The following describes two proteins that form a bound complex.

Sequence of chain B:
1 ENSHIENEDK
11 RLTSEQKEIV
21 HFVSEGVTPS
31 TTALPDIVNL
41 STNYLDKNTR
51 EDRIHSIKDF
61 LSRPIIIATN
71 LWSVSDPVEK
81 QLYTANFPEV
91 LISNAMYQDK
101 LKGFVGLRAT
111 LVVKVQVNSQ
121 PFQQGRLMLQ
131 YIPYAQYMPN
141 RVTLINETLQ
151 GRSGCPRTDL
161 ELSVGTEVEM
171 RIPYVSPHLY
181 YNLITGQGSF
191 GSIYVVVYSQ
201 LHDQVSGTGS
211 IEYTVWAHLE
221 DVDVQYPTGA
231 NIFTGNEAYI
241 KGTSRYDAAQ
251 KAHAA

Contacts between the two chains:
Residue E169 in chain A interacts with residue T31 in chain B (closest heavy-atom distance 3.0 Å).
Residue R171 in chain A interacts with residue A33 in chain B (closest heavy-atom distance 2.9 Å).
Residue D99 in chain A is in contact with residue K102 in chain B (closest heavy-atom distance 3.0 Å).
Residue N48 in chain A interacts with residue L179 in chain B (closest heavy-atom distance 2.6 Å).
Residue G165 in chain A contacts residue V27 in chain B (closest heavy-atom distance 3.3 Å).
Residue T166 in chain A contacts residue E25 in chain B (closest heavy-atom distance 2.2 Å).
Residue Y180 in chain A contacts residue N48 in chain B (closest heavy-atom distance 3.3 Å).
Residue S24 in chain A interacts with residue E167 in chain B (closest heavy-atom distance 2.8 Å).
Residue E167 in chain A contacts residue S24 in chain B (closest heavy-atom distance 2.8 Å).
Residue Y246 in chain A interacts with residue A255 in chain B (closest heavy-atom distance 3.5 Å).
Residue E25 in chain A contacts residue T166 in chain B (closest heavy-atom distance 2.2 Å).
Residue N48 in chain A is in contact with residue Y180 in chain B (closest heavy-atom distance 3.3 Å).
Residue T166 in chain A interacts with residue V27 in chain B (closest heavy-atom distance 3.0 Å).
Residue E51 in chain A interacts with residue Q225 in chain B (closest heavy-atom distance 2.7 Å).
Residue V168 in chain A contacts residue P29 in chain B (closest heavy-atom distance 3.2 Å).
Residue Y246 in chain A is in contact with residue A254 in chain B (closest heavy-atom distance 3.4 Å).
Residue F104 in chain A contacts residue H55 in chain B (closest heavy-atom distance 3.4 Å).
Residue S30 in chain A contacts residue E169 in chain B (closest heavy-atom distance 3.1 Å).
Residue H55 in chain A is in contact with residue I57 in chain B (closest heavy-atom distance 3.4 Å).
Residue V27 in chain A is in contact with residue V164 in chain B (closest heavy-atom distance 2.7 Å).
Residue R53 in chain A contacts residue E18 in chain B (closest heavy-atom distance 3.0 Å).
Residue K100 in chain A is in contact with residue K102 in chain B (closest heavy-atom distance 3.0 Å).
Residue N39 in chain A contacts residue R108 in chain B (closest heavy-atom distance 3.0 Å).
Residue P29 in chain A interacts with residue V168 in chain B (closest heavy-atom distance 3.2 Å).
Residue E18 in chain A contacts residue R53 in chain B (closest heavy-atom distance 3.0 Å).
Residue S244 in chain A interacts with residue A255 in chain B (closest heavy-atom distance 3.3 Å).
Residue V164 in chain A contacts residue G26 in chain B (closest heavy-atom distance 3.5 Å).
Residue H55 in chain A is in contact with residue P227 in chain B (closest heavy-atom distance 3.4 Å).
Residue T31 in chain A interacts with residue T158 in chain B (closest heavy-atom distance 2.6 Å).
Residue E169 in chain A is in contact with residue P29 in chain B (closest heavy-atom distance 3.0 Å).
Residue P227 in chain A interacts with residue H55 in chain B (closest heavy-atom distance 3.4 Å).
Residue P29 in chain A interacts with residue E167 in chain B (closest heavy-atom distance 3.1 Å).
Residue K100 in chain A contacts residue K100 in chain B (closest heavy-atom distance 3.4 Å).
Residue G26 in chain A contacts residue V164 in chain B (closest heavy-atom distance 3.5 Å).
Residue K102 in chain A contacts residue K100 in chain B (closest heavy-atom distance 3.0 Å).
Residue V164 in chain A contacts residue V27 in chain B (closest heavy-atom distance 2.7 Å).
Residue R108 in chain A is in contact with residue N39 in chain B (closest heavy-atom distance 3.0 Å).
Residue T31 in chain A contacts residue E169 in chain B (closest heavy-atom distance 3.0 Å).
Residue D99 in chain A contacts residue K100 in chain B (closest heavy-atom distance 2.9 Å).
Residue A255 in chain A interacts with residue S244 in chain B (closest heavy-atom distance 3.3 Å).
Residue R171 in chain A is in contact with residue T31 in chain B (closest heavy-atom distance 3.0 Å).
Residue A255 in chain A is in contact with residue Y246 in chain B (closest heavy-atom distance 3.5 Å).
Residue K100 in chain A interacts with residue D99 in chain B (closest heavy-atom distance 2.9 Å).
Residue K102 in chain A interacts with residue D99 in chain B (closest heavy-atom distance 3.0 Å).
Residue A33 in chain A contacts residue R171 in chain B (closest heavy-atom distance 2.9 Å).
Residue E167 in chain A is in contact with residue P29 in chain B (closest heavy-atom distance 3.1 Å).
Residue H55 in chain A contacts residue F104 in chain B (closest heavy-atom distance 3.4 Å).
Residue L179 in chain A interacts with residue N48 in chain B (closest heavy-atom distance 2.6 Å).
Residue E169 in chain A contacts residue S30 in chain B (closest heavy-atom distance 3.1 Å).
Residue V27 in chain A is in contact with residue G165 in chain B (closest heavy-atom distance 3.3 Å).
Residue A254 in chain A contacts residue Y246 in chain B (closest heavy-atom distance 3.4 Å).
Residue K251 in chain A is in contact with residue K251 in chain B (closest heavy-atom distance 1.9 Å).
Residue T158 in chain A contacts residue T31 in chain B (closest heavy-atom distance 2.6 Å).
Residue I57 in chain A contacts residue H55 in chain B (closest heavy-atom distance 3.4 Å).
Residue T31 in chain A is in contact with residue R171 in chain B (closest heavy-atom distance 3.0 Å).
Residue V27 in chain A is in contact with residue T166 in chain B (closest heavy-atom distance 3.0 Å).
Residue P29 in chain A is in contact with residue E169 in chain B (closest heavy-atom distance 3.0 Å).
Residue K17 in chain A contacts residue E220 in chain B (closest heavy-atom distance 3.3 Å).
Residue E220 in chain A contacts residue K17 in chain B (closest heavy-atom distance 3.3 Å).
Residue Q225 in chain A contacts residue E51 in chain B (closest heavy-atom distance 2.7 Å).

Sequence of chain A:
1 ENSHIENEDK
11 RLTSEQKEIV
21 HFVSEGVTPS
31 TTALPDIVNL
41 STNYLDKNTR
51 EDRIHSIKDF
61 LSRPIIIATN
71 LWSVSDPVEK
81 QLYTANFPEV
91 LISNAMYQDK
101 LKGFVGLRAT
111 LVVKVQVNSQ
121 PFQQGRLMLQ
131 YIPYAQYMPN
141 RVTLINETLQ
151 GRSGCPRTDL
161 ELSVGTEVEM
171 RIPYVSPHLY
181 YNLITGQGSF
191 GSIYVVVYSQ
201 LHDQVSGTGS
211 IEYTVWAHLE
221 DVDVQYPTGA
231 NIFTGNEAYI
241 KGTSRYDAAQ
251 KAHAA